Sequence of chain B:
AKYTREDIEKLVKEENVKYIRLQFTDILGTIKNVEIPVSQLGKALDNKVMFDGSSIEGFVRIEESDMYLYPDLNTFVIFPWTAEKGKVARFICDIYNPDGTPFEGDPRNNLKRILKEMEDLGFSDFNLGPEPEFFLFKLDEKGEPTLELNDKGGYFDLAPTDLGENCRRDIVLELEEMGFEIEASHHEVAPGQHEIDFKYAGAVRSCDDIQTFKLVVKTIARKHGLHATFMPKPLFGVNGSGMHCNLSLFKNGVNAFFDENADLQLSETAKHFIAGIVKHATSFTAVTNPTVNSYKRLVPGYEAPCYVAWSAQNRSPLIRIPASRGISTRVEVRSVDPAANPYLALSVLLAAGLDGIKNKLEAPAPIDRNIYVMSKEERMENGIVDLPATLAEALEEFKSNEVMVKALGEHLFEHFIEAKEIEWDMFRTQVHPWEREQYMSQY

Sequence of chain A:
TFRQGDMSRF

These two protein chains interact to form a complex.

Contacts between the two chains:
Residue R82 in chain B contacts residue R3 in chain A (closest heavy-atom distance 3.8 Å).
Residue V81 in chain B interacts with residue M7 in chain A (closest heavy-atom distance 4.5 Å).
Residue I83 in chain B is in contact with residue F2 in chain A (closest heavy-atom distance 4.0 Å).
Residue E439 in chain B contacts residue R3 in chain A (closest heavy-atom distance 3.2 Å).
Residue M447 in chain B interacts with residue F10 in chain A (closest heavy-atom distance 3.5 Å).
Residue F80 in chain B contacts residue R9 in chain A (closest heavy-atom distance 4.3 Å).
Residue I443 in chain B interacts with residue F10 in chain A (closest heavy-atom distance 4.2 Å).
Residue I83 in chain B interacts with residue R3 in chain A (closest heavy-atom distance 3.5 Å).
Residue F80 in chain B is in contact with residue R3 in chain A (closest heavy-atom distance 5.0 Å).
Residue E444 in chain B interacts with residue F10 in chain A (closest heavy-atom distance 3.6 Å).
Residue R82 in chain B interacts with residue D6 in chain A (closest heavy-atom distance 3.2 Å).
Residue F80 in chain B interacts with residue M7 in chain A (closest heavy-atom distance 3.6 Å).
Residue I443 in chain B contacts residue M7 in chain A (closest heavy-atom distance 3.7 Å).
Residue F80 in chain B contacts residue F10 in chain A (closest heavy-atom distance 3.6 Å).
Residue F80 in chain B contacts residue D6 in chain A (closest heavy-atom distance 3.2 Å).
Residue V81 in chain B interacts with residue R3 in chain A (closest heavy-atom distance 3.8 Å).